Residue-level contacts at the interface:
Residue Y211 in chain B is in contact with residue I17 in chain A (closest heavy-atom distance 3.9 Å).
Residue F210 in chain B interacts with residue M21 in chain A (closest heavy-atom distance 3.4 Å).
Residue F210 in chain B is in contact with residue I17 in chain A (closest heavy-atom distance 4.6 Å).
Residue Y211 in chain B interacts with residue G16 in chain A (closest heavy-atom distance 4.8 Å).
Residue V209 in chain B is in contact with residue I17 in chain A (closest heavy-atom distance 3.9 Å).
Residue G213 in chain B interacts with residue E24 in chain A (closest heavy-atom distance 3.5 Å).
Residue L214 in chain B contacts residue E24 in chain A (closest heavy-atom distance 2.9 Å).
Residue I212 in chain B is in contact with residue A20 in chain A (closest heavy-atom distance 3.3 Å).
Residue L215 in chain B contacts residue E24 in chain A (closest heavy-atom distance 2.8 Å).
Residue G216 in chain B interacts with residue E24 in chain A (closest heavy-atom distance 4.3 Å).
Residue F207 in chain B is in contact with residue I17 in chain A (closest heavy-atom distance 3.7 Å).
Residue F207 in chain B contacts residue I13 in chain A (closest heavy-atom distance 4.2 Å).
Residue G213 in chain B contacts residue A20 in chain A (closest heavy-atom distance 4.0 Å).
Residue Y211 in chain B interacts with residue A20 in chain A (closest heavy-atom distance 3.0 Å).
Residue I206 in chain B is in contact with residue I17 in chain A (closest heavy-atom distance 3.7 Å).
Residue F210 in chain B contacts residue A20 in chain A (closest heavy-atom distance 4.0 Å).
Residue V209 in chain B is in contact with residue M21 in chain A (closest heavy-atom distance 3.4 Å).

This data describes a binding interaction between two proteins.

Sequence of chain A:
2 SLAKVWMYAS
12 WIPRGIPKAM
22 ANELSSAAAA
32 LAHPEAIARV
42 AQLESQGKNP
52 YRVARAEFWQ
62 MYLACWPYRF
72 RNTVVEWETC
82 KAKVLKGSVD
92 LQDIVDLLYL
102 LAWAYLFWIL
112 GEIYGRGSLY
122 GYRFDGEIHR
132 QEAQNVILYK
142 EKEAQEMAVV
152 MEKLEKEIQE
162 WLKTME

Sequence of chain B:
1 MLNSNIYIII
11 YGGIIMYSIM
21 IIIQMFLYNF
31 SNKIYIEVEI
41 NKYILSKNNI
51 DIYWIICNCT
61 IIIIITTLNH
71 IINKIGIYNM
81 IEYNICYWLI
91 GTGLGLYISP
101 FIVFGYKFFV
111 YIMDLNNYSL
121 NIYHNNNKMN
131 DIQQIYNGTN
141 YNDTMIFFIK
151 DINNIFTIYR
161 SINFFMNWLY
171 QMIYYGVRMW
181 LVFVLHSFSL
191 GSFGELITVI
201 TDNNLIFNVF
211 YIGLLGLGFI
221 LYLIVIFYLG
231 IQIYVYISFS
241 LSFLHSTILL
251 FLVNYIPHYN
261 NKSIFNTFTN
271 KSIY